Sequence of protein 1:
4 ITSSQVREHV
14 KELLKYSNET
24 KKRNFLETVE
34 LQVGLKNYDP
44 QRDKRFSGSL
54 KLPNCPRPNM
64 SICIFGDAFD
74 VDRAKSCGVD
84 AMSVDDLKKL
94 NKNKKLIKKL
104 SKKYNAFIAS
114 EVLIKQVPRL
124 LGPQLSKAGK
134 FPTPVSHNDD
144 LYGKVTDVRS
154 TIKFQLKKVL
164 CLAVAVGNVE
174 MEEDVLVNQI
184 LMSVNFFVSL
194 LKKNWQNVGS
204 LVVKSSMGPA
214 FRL

These two protein chains interact to form a complex.

Contacts between the two chains:
Residue K195 in protein 1 contacts residue K24 in protein 2 (closest heavy-atom distance 3.4 Å).
Residue L194 in protein 1 interacts with residue K24 in protein 2 (closest heavy-atom distance 3.8 Å).

Sequence of protein 2:
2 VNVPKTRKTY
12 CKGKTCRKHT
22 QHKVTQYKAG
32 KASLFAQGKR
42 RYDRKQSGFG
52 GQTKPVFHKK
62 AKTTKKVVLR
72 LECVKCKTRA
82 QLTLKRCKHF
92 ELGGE